These two protein chains interact to form a complex.

Sequence of chain A:
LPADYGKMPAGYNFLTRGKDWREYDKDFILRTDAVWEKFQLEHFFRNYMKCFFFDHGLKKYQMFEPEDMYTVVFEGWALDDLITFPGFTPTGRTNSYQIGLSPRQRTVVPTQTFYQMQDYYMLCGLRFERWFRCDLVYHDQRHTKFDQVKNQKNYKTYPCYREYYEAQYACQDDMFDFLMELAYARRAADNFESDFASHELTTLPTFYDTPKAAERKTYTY

Sequence of chain B:
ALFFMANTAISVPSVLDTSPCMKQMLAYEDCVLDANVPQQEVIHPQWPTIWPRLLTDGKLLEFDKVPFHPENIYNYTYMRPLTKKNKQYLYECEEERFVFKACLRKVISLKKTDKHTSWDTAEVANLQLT

Interface contacts:
Residue F23 in chain A contacts residue E954 in chain B (closest heavy-atom distance 3.5 Å).
Residue L50 in chain A interacts with residue P880 in chain B (closest heavy-atom distance 3.7 Å).
Residue Y33 in chain A contacts residue E955 in chain B (closest heavy-atom distance 3.7 Å).
Residue M17 in chain A interacts with residue K947 in chain B (closest heavy-atom distance 3.6 Å).
Residue T100 in chain A contacts residue Y938 in chain B (closest heavy-atom distance 3.5 Å).
Residue Y21 in chain A is in contact with residue Y951 in chain B (closest heavy-atom distance 3.4 Å).
Residue W30 in chain A interacts with residue F958 in chain B (closest heavy-atom distance 3.3 Å).
Residue W45 in chain A is in contact with residue N986 in chain B (closest heavy-atom distance 3.3 Å).
Residue F23 in chain A contacts residue L915 in chain B (closest heavy-atom distance 3.7 Å).
Residue P99 in chain A is in contact with residue L921 in chain B (closest heavy-atom distance 3.5 Å).
Residue K16 in chain A is in contact with residue Q948 in chain B (closest heavy-atom distance 3.8 Å).
Residue T25 in chain A interacts with residue F958 in chain B (closest heavy-atom distance 3.4 Å).
Residue F23 in chain A contacts residue R957 in chain B (closest heavy-atom distance 3.1 Å).
Residue K16 in chain A is in contact with residue Y951 in chain B (closest heavy-atom distance 3.8 Å).
Residue M17 in chain A is in contact with residue Y951 in chain B (closest heavy-atom distance 3.6 Å).
Residue F48 in chain A interacts with residue W979 in chain B (closest heavy-atom distance 3.6 Å).
Residue K47 in chain A contacts residue L970 in chain B (closest heavy-atom distance 2.4 Å).
Residue W45 in chain A is in contact with residue A982 in chain B (closest heavy-atom distance 3.5 Å).
Residue L39 in chain A contacts residue V967 in chain B (closest heavy-atom distance 3.7 Å).
Residue T103 in chain A interacts with residue H904 in chain B (closest heavy-atom distance 3.0 Å).
Residue M17 in chain A contacts residue Q948 in chain B (closest heavy-atom distance 2.8 Å).
Residue A43 in chain A contacts residue L970 in chain B (closest heavy-atom distance 3.8 Å).
Residue K47 in chain A interacts with residue V967 in chain B (closest heavy-atom distance 3.3 Å).
Residue G15 in chain A is in contact with residue Q948 in chain B (closest heavy-atom distance 2.7 Å).
Residue E46 in chain A interacts with residue T878 in chain B (closest heavy-atom distance 3.3 Å).
Residue Y106 in chain A interacts with residue I903 in chain B (closest heavy-atom distance 3.5 Å).
Residue R40 in chain A interacts with residue T878 in chain B (closest heavy-atom distance 3.3 Å).
Residue L39 in chain A interacts with residue P880 in chain B (closest heavy-atom distance 3.3 Å).
Residue N22 in chain A contacts residue L915 in chain B (closest heavy-atom distance 3.4 Å).
Residue W30 in chain A interacts with residue R965 in chain B (closest heavy-atom distance 3.4 Å).
Residue D42 in chain A is in contact with residue N986 in chain B (closest heavy-atom distance 3.6 Å).
Residue E46 in chain A interacts with residue N986 in chain B (closest heavy-atom distance 3.4 Å).
Residue F23 in chain A interacts with residue P908 in chain B (closest heavy-atom distance 3.4 Å).
Residue R40 in chain A interacts with residue A985 in chain B (closest heavy-atom distance 3.3 Å).
Residue D34 in chain A is in contact with residue K966 in chain B (closest heavy-atom distance 2.9 Å).
Residue T25 in chain A contacts residue R957 in chain B (closest heavy-atom distance 3.7 Å).
Residue G15 in chain A is in contact with residue Y951 in chain B (closest heavy-atom distance 3.8 Å).
Residue D36 in chain A interacts with residue Q884 in chain B (closest heavy-atom distance 3.6 Å).
Residue T100 in chain A interacts with residue W911 in chain B (closest heavy-atom distance 2.9 Å).
Residue K28 in chain A is in contact with residue F958 in chain B (closest heavy-atom distance 3.5 Å).
Residue L39 in chain A contacts residue K966 in chain B (closest heavy-atom distance 3.6 Å).
Residue Y21 in chain A is in contact with residue E954 in chain B (closest heavy-atom distance 3.3 Å).
Residue D42 in chain A contacts residue A985 in chain B (closest heavy-atom distance 3.8 Å).
Residue W45 in chain A interacts with residue W979 in chain B (closest heavy-atom distance 3.6 Å).
Residue Y33 in chain A interacts with residue A962 in chain B (closest heavy-atom distance 3.7 Å).
Residue P18 in chain A contacts residue Y951 in chain B (closest heavy-atom distance 3.6 Å).
Residue F23 in chain A contacts residue K947 in chain B (closest heavy-atom distance 3.3 Å).
Residue T100 in chain A interacts with residue E901 in chain B (closest heavy-atom distance 2.5 Å).
Residue L39 in chain A interacts with residue C963 in chain B (closest heavy-atom distance 3.6 Å).
Residue F37 in chain A is in contact with residue C963 in chain B (closest heavy-atom distance 3.8 Å).
Residue F23 in chain A interacts with residue Y951 in chain B (closest heavy-atom distance 3.7 Å).
Residue Y33 in chain A is in contact with residue V959 in chain B (closest heavy-atom distance 3.5 Å).
Residue R102 in chain A interacts with residue E901 in chain B (closest heavy-atom distance 2.8 Å).
Residue W30 in chain A interacts with residue K961 in chain B (closest heavy-atom distance 3.8 Å).
Residue F37 in chain A contacts residue Q884 in chain B (closest heavy-atom distance 3.3 Å).
Residue W45 in chain A contacts residue Q988 in chain B (closest heavy-atom distance 3.8 Å).
Residue R102 in chain A interacts with residue H904 in chain B (closest heavy-atom distance 3.7 Å).
Residue Y33 in chain A is in contact with residue F958 in chain B (closest heavy-atom distance 3.1 Å).
Residue R102 in chain A contacts residue Q900 in chain B (closest heavy-atom distance 2.9 Å).
Residue W30 in chain A interacts with residue A962 in chain B (closest heavy-atom distance 3.6 Å).